Sequence of protein 1:
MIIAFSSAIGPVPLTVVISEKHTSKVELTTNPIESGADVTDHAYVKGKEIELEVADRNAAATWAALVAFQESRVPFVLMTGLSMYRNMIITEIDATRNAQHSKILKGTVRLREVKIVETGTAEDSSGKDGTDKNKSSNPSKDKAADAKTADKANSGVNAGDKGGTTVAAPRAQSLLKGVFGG

These two protein chains interact to form a complex.

Residue-level contacts at the interface:
Residue S102 in protein 1 interacts with residue I2 in protein 2 (closest heavy-atom distance 3.5 Å).
Residue A95 in protein 1 interacts with residue L82 in protein 2 (closest heavy-atom distance 3.8 Å).
Residue R97 in protein 1 contacts residue S19 in protein 2 (closest heavy-atom distance 3.4 Å).
Residue R112 in protein 1 contacts residue L28 in protein 2 (closest heavy-atom distance 3.5 Å).
Residue K115 in protein 1 contacts residue S35 in protein 2 (closest heavy-atom distance 3.6 Å).
Residue E118 in protein 1 contacts residue E34 in protein 2 (closest heavy-atom distance 2.9 Å).
Residue A59 in protein 1 interacts with residue M1 in protein 2 (closest heavy-atom distance 3.2 Å).
Residue A59 in protein 1 is in contact with residue L82 in protein 2 (closest heavy-atom distance 3.6 Å).
Residue A60 in protein 1 interacts with residue L82 in protein 2 (closest heavy-atom distance 3.6 Å).
Residue I116 in protein 1 is in contact with residue E34 in protein 2 (closest heavy-atom distance 2.7 Å).
Residue W63 in protein 1 contacts residue L82 in protein 2 (closest heavy-atom distance 3.7 Å).
Residue R73 in protein 1 is in contact with residue A43 in protein 2 (closest heavy-atom distance 3.4 Å).
Residue V67 in protein 1 interacts with residue K48 in protein 2 (closest heavy-atom distance 3.3 Å).
Residue R97 in protein 1 is in contact with residue I2 in protein 2 (closest heavy-atom distance 3.8 Å).
Residue I90 in protein 1 interacts with residue V26 in protein 2 (closest heavy-atom distance 3.7 Å).
Residue W63 in protein 1 contacts residue S83 in protein 2 (closest heavy-atom distance 3.7 Å).
Residue I116 in protein 1 contacts residue G36 in protein 2 (closest heavy-atom distance 2.8 Å).
Residue D94 in protein 1 interacts with residue K21 in protein 2 (closest heavy-atom distance 2.9 Å).
Residue E118 in protein 1 interacts with residue I33 in protein 2 (closest heavy-atom distance 3.5 Å).
Residue N98 in protein 1 contacts residue S19 in protein 2 (closest heavy-atom distance 3.6 Å).
Residue W63 in protein 1 interacts with residue H22 in protein 2 (closest heavy-atom distance 3.7 Å).
Residue E92 in protein 1 is in contact with residue S24 in protein 2 (closest heavy-atom distance 3.4 Å).
Residue V117 in protein 1 contacts residue A37 in protein 2 (closest heavy-atom distance 2.9 Å).
Residue E118 in protein 1 is in contact with residue A37 in protein 2 (closest heavy-atom distance 2.9 Å).
Residue T96 in protein 1 contacts residue K21 in protein 2 (closest heavy-atom distance 3.5 Å).
Residue Q70 in protein 1 is in contact with residue V26 in protein 2 (closest heavy-atom distance 3.4 Å).
Residue D94 in protein 1 interacts with residue T23 in protein 2 (closest heavy-atom distance 2.6 Å).
Residue R73 in protein 1 interacts with residue V45 in protein 2 (closest heavy-atom distance 3.1 Å).
Residue R97 in protein 1 is in contact with residue F5 in protein 2 (closest heavy-atom distance 3.1 Å).
Residue E118 in protein 1 interacts with residue S35 in protein 2 (closest heavy-atom distance 2.3 Å).
Residue Y44 in protein 1 contacts residue P32 in protein 2 (closest heavy-atom distance 2.9 Å).
Residue N58 in protein 1 is in contact with residue M1 in protein 2 (closest heavy-atom distance 3.6 Å).
Residue Y44 in protein 1 interacts with residue E34 in protein 2 (closest heavy-atom distance 3.4 Å).
Residue A95 in protein 1 contacts residue K21 in protein 2 (closest heavy-atom distance 3.5 Å).
Residue K103 in protein 1 is in contact with residue M1 in protein 2 (closest heavy-atom distance 2.9 Å).
Residue I93 in protein 1 contacts residue S24 in protein 2 (closest heavy-atom distance 2.9 Å).
Residue I93 in protein 1 interacts with residue T23 in protein 2 (closest heavy-atom distance 3.5 Å).
Residue R97 in protein 1 contacts residue E20 in protein 2 (closest heavy-atom distance 2.5 Å).
Residue T91 in protein 1 contacts residue V26 in protein 2 (closest heavy-atom distance 2.9 Å).
Residue T91 in protein 1 is in contact with residue K25 in protein 2 (closest heavy-atom distance 3.8 Å).
Residue A60 in protein 1 is in contact with residue M1 in protein 2 (closest heavy-atom distance 2.9 Å).
Residue E71 in protein 1 contacts residue K48 in protein 2 (closest heavy-atom distance 3.2 Å).
Residue T119 in protein 1 contacts residue G36 in protein 2 (closest heavy-atom distance 2.4 Å).
Residue K115 in protein 1 contacts residue E34 in protein 2 (closest heavy-atom distance 3.0 Å).
Residue E118 in protein 1 interacts with residue G36 in protein 2 (closest heavy-atom distance 2.4 Å).
Residue V117 in protein 1 contacts residue G36 in protein 2 (closest heavy-atom distance 3.0 Å).
Residue E123 in protein 1 is in contact with residue A37 in protein 2 (closest heavy-atom distance 3.7 Å).
Residue W63 in protein 1 is in contact with residue Y85 in protein 2 (closest heavy-atom distance 3.2 Å).
Residue I116 in protein 1 is in contact with residue S35 in protein 2 (closest heavy-atom distance 3.4 Å).
Residue R57 in protein 1 is in contact with residue M1 in protein 2 (closest heavy-atom distance 3.1 Å).
Residue T119 in protein 1 is in contact with residue V39 in protein 2 (closest heavy-atom distance 2.8 Å).
Residue R97 in protein 1 interacts with residue G81 in protein 2 (closest heavy-atom distance 3.8 Å).
Residue T119 in protein 1 interacts with residue A37 in protein 2 (closest heavy-atom distance 2.0 Å).
Residue E92 in protein 1 contacts residue T23 in protein 2 (closest heavy-atom distance 3.4 Å).
Residue E92 in protein 1 interacts with residue K25 in protein 2 (closest heavy-atom distance 3.1 Å).
Residue T96 in protein 1 contacts residue E20 in protein 2 (closest heavy-atom distance 3.2 Å).
Residue I116 in protein 1 interacts with residue A37 in protein 2 (closest heavy-atom distance 3.7 Å).
Residue A95 in protein 1 contacts residue H22 in protein 2 (closest heavy-atom distance 2.7 Å).
Residue Q70 in protein 1 is in contact with residue S24 in protein 2 (closest heavy-atom distance 2.8 Å).
Residue D94 in protein 1 contacts residue H22 in protein 2 (closest heavy-atom distance 3.0 Å).

Sequence of protein 2:
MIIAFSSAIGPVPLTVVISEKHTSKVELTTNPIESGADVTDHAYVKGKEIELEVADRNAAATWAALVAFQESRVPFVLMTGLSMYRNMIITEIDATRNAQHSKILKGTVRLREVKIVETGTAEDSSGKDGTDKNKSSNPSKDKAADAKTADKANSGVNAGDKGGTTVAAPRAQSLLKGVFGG